Sequence of protein 2:
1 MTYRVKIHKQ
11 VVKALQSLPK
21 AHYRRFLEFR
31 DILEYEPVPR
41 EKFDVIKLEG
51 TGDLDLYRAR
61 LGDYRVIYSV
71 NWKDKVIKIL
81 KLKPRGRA

These two protein chains interact to form a complex.

Interface contacts:
Residue R85 in protein 2 interacts with residue D63 in protein 1 (closest heavy-atom distance 3.6 Å).
Residue R60 in protein 2 is in contact with residue R60 in protein 1 (closest heavy-atom distance 4.2 Å).
Residue D44 in protein 2 contacts residue I46 in protein 1 (closest heavy-atom distance 4.0 Å).
Residue R85 in protein 2 interacts with residue R85 in protein 1 (closest heavy-atom distance 4.5 Å).
Residue R25 in protein 2 interacts with residue R85 in protein 1 (closest heavy-atom distance 4.4 Å).
Residue D44 in protein 2 is in contact with residue D44 in protein 1 (closest heavy-atom distance 4.6 Å).
Residue A88 in protein 2 contacts residue G62 in protein 1 (closest heavy-atom distance 4.8 Å).
Residue D63 in protein 2 is in contact with residue R85 in protein 1 (closest heavy-atom distance 3.8 Å).
Residue R40 in protein 2 is in contact with residue I46 in protein 1 (closest heavy-atom distance 4.6 Å).
Residue D44 in protein 2 is in contact with residue R58 in protein 1 (closest heavy-atom distance 3.1 Å).
Residue A88 in protein 2 contacts residue R25 in protein 1 (closest heavy-atom distance 4.2 Å).
Residue R60 in protein 2 is in contact with residue D44 in protein 1 (closest heavy-atom distance 2.9 Å).
Residue R58 in protein 2 contacts residue D44 in protein 1 (closest heavy-atom distance 3.0 Å).
Residue R25 in protein 2 is in contact with residue R87 in protein 1 (closest heavy-atom distance 2.3 Å).
Residue D44 in protein 2 is in contact with residue R60 in protein 1 (closest heavy-atom distance 2.8 Å).
Residue G62 in protein 2 is in contact with residue R85 in protein 1 (closest heavy-atom distance 3.7 Å).
Residue L61 in protein 2 is in contact with residue R85 in protein 1 (closest heavy-atom distance 4.7 Å).

Sequence of protein 1:
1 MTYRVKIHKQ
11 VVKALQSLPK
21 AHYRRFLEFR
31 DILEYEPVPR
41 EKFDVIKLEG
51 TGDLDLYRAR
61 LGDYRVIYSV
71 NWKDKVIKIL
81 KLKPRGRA